Sequence of protein 1:
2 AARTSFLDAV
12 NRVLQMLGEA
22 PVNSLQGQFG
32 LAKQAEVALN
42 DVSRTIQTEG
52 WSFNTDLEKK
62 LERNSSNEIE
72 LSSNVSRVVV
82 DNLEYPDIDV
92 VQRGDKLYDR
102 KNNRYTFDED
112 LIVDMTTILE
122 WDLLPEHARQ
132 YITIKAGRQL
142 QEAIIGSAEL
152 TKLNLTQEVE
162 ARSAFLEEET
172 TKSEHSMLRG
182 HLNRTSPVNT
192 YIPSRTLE

Sequence of protein 2:
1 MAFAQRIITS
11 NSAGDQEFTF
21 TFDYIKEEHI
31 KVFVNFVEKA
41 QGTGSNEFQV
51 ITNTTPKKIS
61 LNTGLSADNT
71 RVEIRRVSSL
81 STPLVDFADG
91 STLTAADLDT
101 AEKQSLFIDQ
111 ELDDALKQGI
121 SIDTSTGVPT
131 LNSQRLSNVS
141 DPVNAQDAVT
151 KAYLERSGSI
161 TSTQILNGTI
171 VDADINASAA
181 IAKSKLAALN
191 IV

Contacts between the two chains:
Residue R4 in protein 1 is in contact with residue S45 in protein 2 (closest heavy-atom distance 4.9 Å).

These two protein chains interact to form a complex.